Interface contacts:
Residue I180 in protein 1 contacts residue R18 in protein 2 (closest heavy-atom distance 3.3 Å).
Residue Y112 in protein 1 contacts residue D9 in protein 2 (closest heavy-atom distance 3.4 Å).
Residue Q105 in protein 1 contacts residue R17 in protein 2 (closest heavy-atom distance 3.8 Å).
Residue F115 in protein 1 contacts residue F6 in protein 2 (closest heavy-atom distance 3.6 Å).
Residue R175 in protein 1 is in contact with residue R18 in protein 2 (closest heavy-atom distance 3.5 Å).
Residue Q267 in protein 1 contacts residue D15 in protein 2 (closest heavy-atom distance 3.6 Å).
Residue N272 in protein 1 interacts with residue G4 in protein 2 (closest heavy-atom distance 2.9 Å).
Residue Y39 in protein 1 interacts with residue L26 in protein 2 (closest heavy-atom distance 3.2 Å).
Residue L172 in protein 1 contacts residue L14 in protein 2 (closest heavy-atom distance 3.9 Å).
Residue Y119 in protein 1 contacts residue F6 in protein 2 (closest heavy-atom distance 3.5 Å).
Residue W278 in protein 1 interacts with residue T5 in protein 2 (closest heavy-atom distance 3.3 Å).
Residue T270 in protein 1 contacts residue S11 in protein 2 (closest heavy-atom distance 3.3 Å).
Residue M205 in protein 1 interacts with residue T7 in protein 2 (closest heavy-atom distance 3.8 Å).
Residue L360 in protein 1 contacts residue S2 in protein 2 (closest heavy-atom distance 3.7 Å).
Residue Y176 in protein 1 contacts residue L14 in protein 2 (closest heavy-atom distance 3.7 Å).
Residue R90 in protein 1 is in contact with residue M27 in protein 2 (closest heavy-atom distance 2.4 Å).
Residue R90 in protein 1 interacts with residue L26 in protein 2 (closest heavy-atom distance 3.3 Å).
Residue I180 in protein 1 contacts residue F22 in protein 2 (closest heavy-atom distance 3.7 Å).
Residue Y112 in protein 1 is in contact with residue F6 in protein 2 (closest heavy-atom distance 3.5 Å).
Residue I180 in protein 1 interacts with residue W25 in protein 2 (closest heavy-atom distance 3.2 Å).
Residue A109 in protein 1 is in contact with residue Y13 in protein 2 (closest heavy-atom distance 3.4 Å).
Residue L6 in protein 1 contacts residue F22 in protein 2 (closest heavy-atom distance 3.6 Å).
Residue V2 in protein 1 interacts with residue D15 in protein 2 (closest heavy-atom distance 3.1 Å).
Residue Y39 in protein 1 contacts residue M27 in protein 2 (closest heavy-atom distance 3.3 Å).
Residue R282 in protein 1 contacts residue H1 in protein 2 (closest heavy-atom distance 3.7 Å).
Residue Q1 in protein 1 contacts residue D15 in protein 2 (closest heavy-atom distance 2.6 Å).
Residue V285 in protein 1 interacts with residue H1 in protein 2 (closest heavy-atom distance 3.7 Å).
Residue V186 in protein 1 contacts residue F22 in protein 2 (closest heavy-atom distance 3.9 Å).
Residue Y112 in protein 1 contacts residue Y10 in protein 2 (closest heavy-atom distance 3.8 Å).
Residue L6 in protein 1 interacts with residue A19 in protein 2 (closest heavy-atom distance 3.9 Å).
Residue W189 in protein 1 interacts with residue R18 in protein 2 (closest heavy-atom distance 3.2 Å).
Residue Y123 in protein 1 interacts with residue Q3 in protein 2 (closest heavy-atom distance 3.7 Å).
Residue Y58 in protein 1 is in contact with residue L26 in protein 2 (closest heavy-atom distance 3.3 Å).
Residue L356 in protein 1 is in contact with residue F6 in protein 2 (closest heavy-atom distance 4.0 Å).
Residue I209 in protein 1 contacts residue G4 in protein 2 (closest heavy-atom distance 3.6 Å).
Residue D344 in protein 1 is in contact with residue T5 in protein 2 (closest heavy-atom distance 3.8 Å).
Residue Q1 in protein 1 contacts residue K12 in protein 2 (closest heavy-atom distance 3.7 Å).
Residue I180 in protein 1 contacts residue D21 in protein 2 (closest heavy-atom distance 3.3 Å).
Residue V165 in protein 1 is in contact with residue Q3 in protein 2 (closest heavy-atom distance 3.5 Å).
Residue Q178 in protein 1 is in contact with residue R18 in protein 2 (closest heavy-atom distance 3.0 Å).
Residue D359 in protein 1 interacts with residue S2 in protein 2 (closest heavy-atom distance 3.2 Å).
Residue T270 in protein 1 interacts with residue S8 in protein 2 (closest heavy-atom distance 3.4 Å).
Residue G181 in protein 1 interacts with residue W25 in protein 2 (closest heavy-atom distance 2.9 Å).
Residue Q105 in protein 1 is in contact with residue Y13 in protein 2 (closest heavy-atom distance 3.8 Å).
Residue F7 in protein 1 interacts with residue F22 in protein 2 (closest heavy-atom distance 3.6 Å).
Residue Y112 in protein 1 is in contact with residue Y13 in protein 2 (closest heavy-atom distance 3.7 Å).
Residue K38 in protein 1 contacts residue T29 in protein 2 (closest heavy-atom distance 3.2 Å).
Residue L360 in protein 1 interacts with residue Q3 in protein 2 (closest heavy-atom distance 3.4 Å).
Residue T270 in protein 1 interacts with residue T7 in protein 2 (closest heavy-atom distance 3.4 Å).
Residue R352 in protein 1 is in contact with residue D9 in protein 2 (closest heavy-atom distance 3.6 Å).
Residue Y176 in protein 1 is in contact with residue D15 in protein 2 (closest heavy-atom distance 4.0 Å).
Residue Q116 in protein 1 interacts with residue Y10 in protein 2 (closest heavy-atom distance 2.5 Å).
Residue N272 in protein 1 is in contact with residue S8 in protein 2 (closest heavy-atom distance 3.3 Å).
Residue Q105 in protein 1 contacts residue Q20 in protein 2 (closest heavy-atom distance 2.6 Å).
Residue W278 in protein 1 interacts with residue G4 in protein 2 (closest heavy-atom distance 3.2 Å).
Residue I209 in protein 1 is in contact with residue H1 in protein 2 (closest heavy-atom distance 3.4 Å).
Residue Y176 in protein 1 interacts with residue R18 in protein 2 (closest heavy-atom distance 3.5 Å).
Residue S271 in protein 1 interacts with residue S11 in protein 2 (closest heavy-atom distance 3.2 Å).
Residue L356 in protein 1 contacts residue S2 in protein 2 (closest heavy-atom distance 3.8 Å).
Residue I209 in protein 1 contacts residue Q3 in protein 2 (closest heavy-atom distance 4.0 Å).

These two protein chains interact to form a complex.

Sequence of protein 1:
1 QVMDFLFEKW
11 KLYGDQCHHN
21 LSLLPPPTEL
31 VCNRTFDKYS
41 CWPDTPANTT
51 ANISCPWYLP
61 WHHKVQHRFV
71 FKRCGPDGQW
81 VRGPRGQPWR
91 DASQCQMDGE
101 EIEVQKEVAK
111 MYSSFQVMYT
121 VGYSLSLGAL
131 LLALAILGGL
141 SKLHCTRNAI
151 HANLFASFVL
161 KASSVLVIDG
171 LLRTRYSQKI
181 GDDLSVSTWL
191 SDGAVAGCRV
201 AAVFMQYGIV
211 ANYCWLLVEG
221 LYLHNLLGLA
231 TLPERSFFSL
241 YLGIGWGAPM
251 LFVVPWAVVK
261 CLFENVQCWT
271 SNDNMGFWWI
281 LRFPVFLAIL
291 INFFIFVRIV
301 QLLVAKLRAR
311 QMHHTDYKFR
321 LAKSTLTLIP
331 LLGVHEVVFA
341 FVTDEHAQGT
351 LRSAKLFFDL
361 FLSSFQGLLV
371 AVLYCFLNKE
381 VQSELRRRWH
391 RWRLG

Sequence of protein 2:
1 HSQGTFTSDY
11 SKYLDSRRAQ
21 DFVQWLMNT